Sequence of protein 2:
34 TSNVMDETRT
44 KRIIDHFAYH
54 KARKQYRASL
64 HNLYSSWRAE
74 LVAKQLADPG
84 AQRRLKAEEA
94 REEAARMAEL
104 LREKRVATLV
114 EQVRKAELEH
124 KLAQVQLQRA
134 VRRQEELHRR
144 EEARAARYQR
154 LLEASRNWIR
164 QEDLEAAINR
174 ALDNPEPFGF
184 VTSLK

These two protein chains interact to form a complex.

Contacts between the two chains:
Residue L187 in protein 2 is in contact with residue A104 in protein 1 (closest heavy-atom distance 4.7 Å).
Residue E179 in protein 2 contacts residue F43 in protein 1 (closest heavy-atom distance 3.6 Å).
Residue L175 in protein 2 is in contact with residue V20 in protein 1 (closest heavy-atom distance 3.6 Å).
Residue L167 in protein 2 is in contact with residue D28 in protein 1 (closest heavy-atom distance 4.4 Å).
Residue I162 in protein 2 contacts residue T38 in protein 1 (closest heavy-atom distance 3.7 Å).
Residue I171 in protein 2 interacts with residue I23 in protein 1 (closest heavy-atom distance 4.5 Å).
Residue F181 in protein 2 interacts with residue Q46 in protein 1 (closest heavy-atom distance 3.2 Å).
Residue N177 in protein 2 contacts residue S42 in protein 1 (closest heavy-atom distance 4.8 Å).
Residue K188 in protein 2 contacts residue S39 in protein 1 (closest heavy-atom distance 3.4 Å).
Residue I171 in protein 2 is in contact with residue V20 in protein 1 (closest heavy-atom distance 3.6 Å).
Residue L167 in protein 2 contacts residue K24 in protein 1 (closest heavy-atom distance 4.3 Å).
Residue L154 in protein 2 interacts with residue M99 in protein 1 (closest heavy-atom distance 5.0 Å).
Residue R153 in protein 2 is in contact with residue S100 in protein 1 (closest heavy-atom distance 3.1 Å).
Residue K188 in protein 2 is in contact with residue K41 in protein 1 (closest heavy-atom distance 3.5 Å).
Residue P180 in protein 2 contacts residue F43 in protein 1 (closest heavy-atom distance 3.5 Å).
Residue E168 in protein 2 contacts residue K24 in protein 1 (closest heavy-atom distance 3.4 Å).
Residue T185 in protein 2 contacts residue A104 in protein 1 (closest heavy-atom distance 3.2 Å).
Residue E179 in protein 2 is in contact with residue S42 in protein 1 (closest heavy-atom distance 2.8 Å).
Residue L175 in protein 2 interacts with residue W65 in protein 1 (closest heavy-atom distance 4.4 Å).
Residue P178 in protein 2 interacts with residue F43 in protein 1 (closest heavy-atom distance 4.5 Å).
Residue Q164 in protein 2 interacts with residue G35 in protein 1 (closest heavy-atom distance 3.4 Å).
Residue I162 in protein 2 contacts residue V37 in protein 1 (closest heavy-atom distance 3.5 Å).
Residue N160 in protein 2 interacts with residue S39 in protein 1 (closest heavy-atom distance 3.6 Å).
Residue E165 in protein 2 interacts with residue Y31 in protein 1 (closest heavy-atom distance 4.8 Å).
Residue I162 in protein 2 contacts residue F36 in protein 1 (closest heavy-atom distance 3.3 Å).
Residue N172 in protein 2 contacts residue K24 in protein 1 (closest heavy-atom distance 4.4 Å).
Residue N172 in protein 2 interacts with residue R16 in protein 1 (closest heavy-atom distance 3.2 Å).
Residue P178 in protein 2 interacts with residue S42 in protein 1 (closest heavy-atom distance 4.4 Å).
Residue I171 in protein 2 interacts with residue L40 in protein 1 (closest heavy-atom distance 3.9 Å).
Residue E179 in protein 2 is in contact with residue K41 in protein 1 (closest heavy-atom distance 4.2 Å).
Residue S186 in protein 2 contacts residue A104 in protein 1 (closest heavy-atom distance 2.9 Å).
Residue L187 in protein 2 is in contact with residue K102 in protein 1 (closest heavy-atom distance 4.0 Å).
Residue L167 in protein 2 interacts with residue G27 in protein 1 (closest heavy-atom distance 4.1 Å).
Residue P178 in protein 2 interacts with residue G44 in protein 1 (closest heavy-atom distance 3.7 Å).
Residue L154 in protein 2 is in contact with residue D101 in protein 1 (closest heavy-atom distance 4.1 Å).
Residue T185 in protein 2 is in contact with residue F43 in protein 1 (closest heavy-atom distance 3.4 Å).
Residue W161 in protein 2 interacts with residue V70 in protein 1 (closest heavy-atom distance 4.0 Å).
Residue N160 in protein 2 contacts residue T38 in protein 1 (closest heavy-atom distance 3.0 Å).
Residue Q164 in protein 2 is in contact with residue F36 in protein 1 (closest heavy-atom distance 3.4 Å).
Residue L167 in protein 2 is in contact with residue Y31 in protein 1 (closest heavy-atom distance 5.0 Å).
Residue E179 in protein 2 interacts with residue L40 in protein 1 (closest heavy-atom distance 4.9 Å).
Residue Q164 in protein 2 is in contact with residue Y31 in protein 1 (closest heavy-atom distance 2.9 Å).
Residue K188 in protein 2 is in contact with residue A104 in protein 1 (closest heavy-atom distance 4.0 Å).
Residue W161 in protein 2 contacts residue T38 in protein 1 (closest heavy-atom distance 3.2 Å).
Residue K188 in protein 2 is in contact with residue S103 in protein 1 (closest heavy-atom distance 4.5 Å).
Residue A174 in protein 2 interacts with residue W65 in protein 1 (closest heavy-atom distance 4.6 Å).
Residue E179 in protein 2 contacts residue G44 in protein 1 (closest heavy-atom distance 4.2 Å).
Residue I171 in protein 2 is in contact with residue K24 in protein 1 (closest heavy-atom distance 3.5 Å).
Residue L167 in protein 2 interacts with residue F36 in protein 1 (closest heavy-atom distance 3.8 Å).
Residue N172 in protein 2 contacts residue V20 in protein 1 (closest heavy-atom distance 4.4 Å).
Residue A174 in protein 2 interacts with residue L40 in protein 1 (closest heavy-atom distance 3.6 Å).
Residue F181 in protein 2 interacts with residue F43 in protein 1 (closest heavy-atom distance 3.4 Å).
Residue R153 in protein 2 contacts residue D101 in protein 1 (closest heavy-atom distance 4.3 Å).
Residue L175 in protein 2 contacts residue R16 in protein 1 (closest heavy-atom distance 3.5 Å).
Residue W161 in protein 2 interacts with residue V37 in protein 1 (closest heavy-atom distance 3.3 Å).
Residue R153 in protein 2 contacts residue M99 in protein 1 (closest heavy-atom distance 3.4 Å).
Residue R163 in protein 2 contacts residue F36 in protein 1 (closest heavy-atom distance 3.2 Å).
Residue W161 in protein 2 interacts with residue F36 in protein 1 (closest heavy-atom distance 2.9 Å).
Residue L187 in protein 2 is in contact with residue S103 in protein 1 (closest heavy-atom distance 3.4 Å).

Sequence of protein 1:
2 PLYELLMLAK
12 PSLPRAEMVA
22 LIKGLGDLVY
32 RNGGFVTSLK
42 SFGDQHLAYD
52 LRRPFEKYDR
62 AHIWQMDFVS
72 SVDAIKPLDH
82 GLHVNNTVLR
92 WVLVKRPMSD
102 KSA